Sequence of protein 2:
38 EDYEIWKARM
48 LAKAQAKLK

Sequence of protein 1:
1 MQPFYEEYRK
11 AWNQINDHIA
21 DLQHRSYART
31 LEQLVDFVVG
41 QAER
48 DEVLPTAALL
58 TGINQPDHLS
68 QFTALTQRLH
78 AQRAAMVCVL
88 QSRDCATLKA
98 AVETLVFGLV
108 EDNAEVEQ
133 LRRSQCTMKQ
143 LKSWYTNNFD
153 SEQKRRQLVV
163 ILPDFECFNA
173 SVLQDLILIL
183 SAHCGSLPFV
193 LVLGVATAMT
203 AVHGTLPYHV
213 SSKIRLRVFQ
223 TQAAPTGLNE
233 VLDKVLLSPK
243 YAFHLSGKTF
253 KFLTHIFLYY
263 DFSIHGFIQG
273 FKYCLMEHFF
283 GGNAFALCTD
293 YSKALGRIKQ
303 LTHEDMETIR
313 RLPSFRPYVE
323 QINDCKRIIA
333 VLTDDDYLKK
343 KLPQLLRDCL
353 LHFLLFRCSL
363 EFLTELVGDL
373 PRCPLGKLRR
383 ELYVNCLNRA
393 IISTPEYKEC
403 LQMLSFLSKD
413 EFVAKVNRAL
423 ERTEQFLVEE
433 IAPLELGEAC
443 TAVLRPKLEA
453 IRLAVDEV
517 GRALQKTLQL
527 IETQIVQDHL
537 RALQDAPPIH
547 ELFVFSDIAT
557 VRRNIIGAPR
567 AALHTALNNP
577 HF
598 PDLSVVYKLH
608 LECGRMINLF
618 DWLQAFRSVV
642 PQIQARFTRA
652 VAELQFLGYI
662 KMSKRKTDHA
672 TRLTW

This data describes a binding interaction between two proteins.

Contacts between the two chains:
Residue C327 in protein 1 contacts residue A51 in protein 2 (closest heavy-atom distance 3.4 Å).
Residue V321 in protein 1 is in contact with residue M47 in protein 2 (closest heavy-atom distance 4.0 Å).
Residue F317 in protein 1 is in contact with residue W43 in protein 2 (closest heavy-atom distance 4.5 Å).
Residue R312 in protein 1 is in contact with residue Y40 in protein 2 (closest heavy-atom distance 3.1 Å).
Residue E309 in protein 1 is in contact with residue K44 in protein 2 (closest heavy-atom distance 4.1 Å).
Residue R313 in protein 1 is in contact with residue Y40 in protein 2 (closest heavy-atom distance 3.5 Å).
Residue L334 in protein 1 interacts with residue W43 in protein 2 (closest heavy-atom distance 3.4 Å).
Residue R312 in protein 1 is in contact with residue K44 in protein 2 (closest heavy-atom distance 4.6 Å).
Residue L334 in protein 1 is in contact with residue M47 in protein 2 (closest heavy-atom distance 3.4 Å).
Residue C327 in protein 1 contacts residue M47 in protein 2 (closest heavy-atom distance 4.8 Å).
Residue L334 in protein 1 is in contact with residue Y40 in protein 2 (closest heavy-atom distance 4.8 Å).
Residue C327 in protein 1 contacts residue K54 in protein 2 (closest heavy-atom distance 3.9 Å).
Residue E309 in protein 1 is in contact with residue E41 in protein 2 (closest heavy-atom distance 4.0 Å).
Residue I331 in protein 1 contacts residue M47 in protein 2 (closest heavy-atom distance 4.3 Å).
Residue R313 in protein 1 contacts residue D39 in protein 2 (closest heavy-atom distance 4.6 Å).
Residue I330 in protein 1 contacts residue M47 in protein 2 (closest heavy-atom distance 3.9 Å).
Residue R318 in protein 1 interacts with residue D39 in protein 2 (closest heavy-atom distance 3.6 Å).
Residue R318 in protein 1 contacts residue E38 in protein 2 (closest heavy-atom distance 3.0 Å).
Residue C327 in protein 1 is in contact with residue K50 in protein 2 (closest heavy-atom distance 4.6 Å).
Residue E322 in protein 1 is in contact with residue R46 in protein 2 (closest heavy-atom distance 4.6 Å).
Residue R313 in protein 1 contacts residue E41 in protein 2 (closest heavy-atom distance 4.4 Å).
Residue I331 in protein 1 is in contact with residue L48 in protein 2 (closest heavy-atom distance 3.6 Å).
Residue L334 in protein 1 is in contact with residue K44 in protein 2 (closest heavy-atom distance 3.8 Å).
Residue L334 in protein 1 is in contact with residue L48 in protein 2 (closest heavy-atom distance 4.7 Å).
Residue I331 in protein 1 interacts with residue A51 in protein 2 (closest heavy-atom distance 3.2 Å).
Residue R318 in protein 1 is in contact with residue W43 in protein 2 (closest heavy-atom distance 3.6 Å).
Residue R318 in protein 1 contacts residue Y40 in protein 2 (closest heavy-atom distance 3.6 Å).
Residue E322 in protein 1 interacts with residue W43 in protein 2 (closest heavy-atom distance 4.2 Å).
Residue E309 in protein 1 is in contact with residue Y40 in protein 2 (closest heavy-atom distance 3.2 Å).
Residue V321 in protein 1 is in contact with residue W43 in protein 2 (closest heavy-atom distance 3.4 Å).